Sequence of protein 1:
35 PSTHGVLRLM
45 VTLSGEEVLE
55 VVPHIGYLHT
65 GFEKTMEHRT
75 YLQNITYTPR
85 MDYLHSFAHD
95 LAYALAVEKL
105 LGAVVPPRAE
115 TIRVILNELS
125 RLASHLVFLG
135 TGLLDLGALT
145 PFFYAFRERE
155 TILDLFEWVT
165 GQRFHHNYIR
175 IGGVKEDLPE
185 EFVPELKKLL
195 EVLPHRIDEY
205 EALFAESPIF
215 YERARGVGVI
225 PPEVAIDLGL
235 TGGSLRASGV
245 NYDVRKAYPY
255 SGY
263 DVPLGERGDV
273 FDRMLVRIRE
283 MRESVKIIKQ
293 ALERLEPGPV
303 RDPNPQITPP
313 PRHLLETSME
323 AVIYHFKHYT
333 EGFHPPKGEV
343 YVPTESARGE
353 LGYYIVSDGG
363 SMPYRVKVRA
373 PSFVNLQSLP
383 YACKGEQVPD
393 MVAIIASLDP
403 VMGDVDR

Sequence of protein 2:
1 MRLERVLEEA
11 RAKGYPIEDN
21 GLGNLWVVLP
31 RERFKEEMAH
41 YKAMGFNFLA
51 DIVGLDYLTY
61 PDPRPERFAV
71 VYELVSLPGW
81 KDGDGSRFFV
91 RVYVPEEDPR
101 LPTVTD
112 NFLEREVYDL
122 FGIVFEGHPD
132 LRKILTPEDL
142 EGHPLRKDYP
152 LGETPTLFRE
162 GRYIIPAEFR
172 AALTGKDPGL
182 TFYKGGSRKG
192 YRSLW

The following describes two proteins that form a bound complex.

Residue-level contacts at the interface:
Residue S238 in protein 1 interacts with residue N47 in protein 2 (closest heavy-atom distance 2.9 Å).
Residue Q379 in protein 1 interacts with residue R116 in protein 2 (closest heavy-atom distance 2.6 Å).
Residue E71 in protein 1 interacts with residue L146 in protein 2 (closest heavy-atom distance 3.4 Å).
Residue Q379 in protein 1 interacts with residue F113 in protein 2 (closest heavy-atom distance 3.2 Å).
Residue E341 in protein 1 is in contact with residue Y57 in protein 2 (closest heavy-atom distance 2.6 Å).
Residue P338 in protein 1 contacts residue Y192 in protein 2 (closest heavy-atom distance 3.0 Å).
Residue R249 in protein 1 is in contact with residue R87 in protein 2 (closest heavy-atom distance 2.6 Å).
Residue S363 in protein 1 contacts residue L174 in protein 2 (closest heavy-atom distance 2.6 Å).
Residue L234 in protein 1 interacts with residue L49 in protein 2 (closest heavy-atom distance 3.2 Å).
Residue D360 in protein 1 interacts with residue G176 in protein 2 (closest heavy-atom distance 3.0 Å).
Residue Y343 in protein 1 contacts residue N24 in protein 2 (closest heavy-atom distance 2.8 Å).
Residue R240 in protein 1 contacts residue P78 in protein 2 (closest heavy-atom distance 3.0 Å).
Residue Y366 in protein 1 contacts residue Y57 in protein 2 (closest heavy-atom distance 3.3 Å).
Residue L239 in protein 1 interacts with residue L77 in protein 2 (closest heavy-atom distance 3.2 Å).
Residue H72 in protein 1 is in contact with residue R171 in protein 2 (closest heavy-atom distance 3.2 Å).
Residue K68 in protein 1 contacts residue Y150 in protein 2 (closest heavy-atom distance 2.5 Å).
Residue H336 in protein 1 is in contact with residue G191 in protein 2 (closest heavy-atom distance 3.0 Å).
Residue F375 in protein 1 interacts with residue D120 in protein 2 (closest heavy-atom distance 3.3 Å).
Residue S238 in protein 1 contacts residue N112 in protein 2 (closest heavy-atom distance 2.5 Å).
Residue Y366 in protein 1 is in contact with residue D56 in protein 2 (closest heavy-atom distance 2.9 Å).
Residue P338 in protein 1 interacts with residue R193 in protein 2 (closest heavy-atom distance 3.3 Å).
Residue R409 in protein 1 interacts with residue D120 in protein 2 (closest heavy-atom distance 2.7 Å).
Residue E341 in protein 1 is in contact with residue L55 in protein 2 (closest heavy-atom distance 3.3 Å).
Residue L378 in protein 1 is in contact with residue R116 in protein 2 (closest heavy-atom distance 3.3 Å).
Residue Q379 in protein 1 interacts with residue E115 in protein 2 (closest heavy-atom distance 2.8 Å).
Residue G362 in protein 1 contacts residue L174 in protein 2 (closest heavy-atom distance 3.3 Å).
Residue L105 in protein 1 interacts with residue S194 in protein 2 (closest heavy-atom distance 3.4 Å).
Residue Y366 in protein 1 is in contact with residue T59 in protein 2 (closest heavy-atom distance 3.2 Å).
Residue L104 in protein 1 interacts with residue R193 in protein 2 (closest heavy-atom distance 3.4 Å).
Residue H336 in protein 1 contacts residue R189 in protein 2 (closest heavy-atom distance 2.9 Å).
Residue G236 in protein 1 interacts with residue N112 in protein 2 (closest heavy-atom distance 3.5 Å).
Residue H336 in protein 1 contacts residue Y192 in protein 2 (closest heavy-atom distance 2.7 Å).
Residue P226 in protein 1 is in contact with residue W80 in protein 2 (closest heavy-atom distance 3.2 Å).
Residue I59 in protein 1 contacts residue P138 in protein 2 (closest heavy-atom distance 3.3 Å).
Residue K68 in protein 1 contacts residue P145 in protein 2 (closest heavy-atom distance 2.9 Å).
Residue G237 in protein 1 interacts with residue N112 in protein 2 (closest heavy-atom distance 2.8 Å).
Residue Y356 in protein 1 contacts residue F89 in protein 2 (closest heavy-atom distance 3.2 Å).
Residue E333 in protein 1 contacts residue R189 in protein 2 (closest heavy-atom distance 2.5 Å).
Residue Y366 in protein 1 interacts with residue K148 in protein 2 (closest heavy-atom distance 2.7 Å).
Residue N306 in protein 1 contacts residue Y192 in protein 2 (closest heavy-atom distance 2.9 Å).
Residue S238 in protein 1 interacts with residue L77 in protein 2 (closest heavy-atom distance 3.1 Å).
Residue K103 in protein 1 is in contact with residue L22 in protein 2 (closest heavy-atom distance 3.2 Å).
Residue Y366 in protein 1 contacts residue L58 in protein 2 (closest heavy-atom distance 2.3 Å).
Residue S242 in protein 1 contacts residue G79 in protein 2 (closest heavy-atom distance 3.4 Å).
Residue N245 in protein 1 interacts with residue R87 in protein 2 (closest heavy-atom distance 2.9 Å).
Residue K339 in protein 1 interacts with residue Y60 in protein 2 (closest heavy-atom distance 3.1 Å).
Residue E341 in protein 1 contacts residue R91 in protein 2 (closest heavy-atom distance 2.8 Å).
Residue Y356 in protein 1 interacts with residue W26 in protein 2 (closest heavy-atom distance 2.8 Å).
Residue R367 in protein 1 interacts with residue G54 in protein 2 (closest heavy-atom distance 3.0 Å).
Residue K339 in protein 1 contacts residue D62 in protein 2 (closest heavy-atom distance 2.7 Å).
Residue G236 in protein 1 interacts with residue F113 in protein 2 (closest heavy-atom distance 3.1 Å).
Residue E71 in protein 1 interacts with residue K148 in protein 2 (closest heavy-atom distance 2.5 Å).
Residue R249 in protein 1 interacts with residue G85 in protein 2 (closest heavy-atom distance 2.7 Å).
Residue T332 in protein 1 is in contact with residue A172 in protein 2 (closest heavy-atom distance 3.1 Å).
Residue R73 in protein 1 interacts with residue R171 in protein 2 (closest heavy-atom distance 3.2 Å).
Residue I224 in protein 1 contacts residue N112 in protein 2 (closest heavy-atom distance 3.3 Å).
Residue R240 in protein 1 interacts with residue L49 in protein 2 (closest heavy-atom distance 3.4 Å).
Residue E341 in protein 1 interacts with residue W26 in protein 2 (closest heavy-atom distance 2.8 Å).
Residue E352 in protein 1 is in contact with residue R87 in protein 2 (closest heavy-atom distance 3.0 Å).
Residue E333 in protein 1 interacts with residue L174 in protein 2 (closest heavy-atom distance 3.3 Å).